Contacts between the two chains:
Residue D78 in the first protein is in contact with residue R76 in the second protein (closest heavy-atom distance 2.2 Å).
Residue Q333 in the first protein interacts with residue Y256 in the second protein (closest heavy-atom distance 3.6 Å).
Residue L252 in the first protein contacts residue Q329 in the second protein (closest heavy-atom distance 3.4 Å).
Residue N88 in the first protein interacts with residue L72 in the second protein (closest heavy-atom distance 2.9 Å).
Residue C79 in the first protein interacts with residue A74 in the second protein (closest heavy-atom distance 3.4 Å).
Residue Q333 in the first protein contacts residue T251 in the second protein (closest heavy-atom distance 3.4 Å).
Residue R85 in the first protein is in contact with residue A74 in the second protein (closest heavy-atom distance 3.8 Å).
Residue Q248 in the first protein contacts residue Q329 in the second protein (closest heavy-atom distance 2.9 Å).
Residue T251 in the first protein is in contact with residue Q329 in the second protein (closest heavy-atom distance 2.6 Å).
Residue R230 in the first protein contacts residue R85 in the second protein (closest heavy-atom distance 2.9 Å).
Residue Q231 in the first protein is in contact with residue I80 in the second protein (closest heavy-atom distance 3.8 Å).
Residue S232 in the first protein is in contact with residue D82 in the second protein (closest heavy-atom distance 3.8 Å).
Residue S233 in the first protein contacts residue I84 in the second protein (closest heavy-atom distance 3.6 Å).
Residue L72 in the first protein interacts with residue I84 in the second protein (closest heavy-atom distance 3.8 Å).
Residue E153 in the first protein interacts with residue R76 in the second protein (closest heavy-atom distance 2.9 Å).
Residue R85 in the first protein contacts residue L72 in the second protein (closest heavy-atom distance 3.7 Å).
Residue E247 in the first protein interacts with residue R271 in the second protein (closest heavy-atom distance 3.4 Å).
Residue R230 in the first protein interacts with residue I80 in the second protein (closest heavy-atom distance 3.2 Å).
Residue N88 in the first protein is in contact with residue N88 in the second protein (closest heavy-atom distance 3.2 Å).
Residue C89 in the first protein interacts with residue N88 in the second protein (closest heavy-atom distance 3.8 Å).
Residue A74 in the first protein interacts with residue I80 in the second protein (closest heavy-atom distance 2.9 Å).
Residue A74 in the first protein interacts with residue N88 in the second protein (closest heavy-atom distance 3.4 Å).
Residue R271 in the first protein interacts with residue E247 in the second protein (closest heavy-atom distance 3.3 Å).
Residue R85 in the first protein is in contact with residue C73 in the second protein (closest heavy-atom distance 3.1 Å).
Residue Y256 in the first protein is in contact with residue R271 in the second protein (closest heavy-atom distance 3.7 Å).
Residue R271 in the first protein contacts residue T251 in the second protein (closest heavy-atom distance 3.8 Å).
Residue P253 in the first protein interacts with residue Y332 in the second protein (closest heavy-atom distance 3.4 Å).
Residue L72 in the first protein interacts with residue N88 in the second protein (closest heavy-atom distance 3.8 Å).
Residue Y256 in the first protein is in contact with residue E268 in the second protein (closest heavy-atom distance 4.0 Å).
Residue A74 in the first protein is in contact with residue C79 in the second protein (closest heavy-atom distance 3.2 Å).
Residue S232 in the first protein contacts residue R85 in the second protein (closest heavy-atom distance 3.9 Å).
Residue P253 in the first protein contacts residue W328 in the second protein (closest heavy-atom distance 3.7 Å).
Residue Y332 in the first protein is in contact with residue Y256 in the second protein (closest heavy-atom distance 3.7 Å).
Residue I80 in the first protein is in contact with residue A74 in the second protein (closest heavy-atom distance 3.0 Å).
Residue R76 in the first protein is in contact with residue D78 in the second protein (closest heavy-atom distance 2.8 Å).
Residue Y256 in the first protein interacts with residue Q333 in the second protein (closest heavy-atom distance 3.5 Å).
Residue K336 in the first protein contacts residue Y256 in the second protein (closest heavy-atom distance 3.7 Å).
Residue R271 in the first protein is in contact with residue Y256 in the second protein (closest heavy-atom distance 3.3 Å).
Residue P90 in the first protein interacts with residue N88 in the second protein (closest heavy-atom distance 3.9 Å).
Residue T251 in the first protein contacts residue R271 in the second protein (closest heavy-atom distance 3.8 Å).
Residue Q231 in the first protein is in contact with residue R85 in the second protein (closest heavy-atom distance 3.1 Å).
Residue D257 in the first protein contacts residue K336 in the second protein (closest heavy-atom distance 3.3 Å).
Residue L72 in the first protein interacts with residue R85 in the second protein (closest heavy-atom distance 3.7 Å).
Residue A74 in the first protein contacts residue R85 in the second protein (closest heavy-atom distance 3.8 Å).
Residue Y332 in the first protein contacts residue P253 in the second protein (closest heavy-atom distance 3.4 Å).
Residue Y256 in the first protein interacts with residue Y332 in the second protein (closest heavy-atom distance 3.5 Å).
Residue T251 in the first protein interacts with residue Q333 in the second protein (closest heavy-atom distance 3.4 Å).
Residue R230 in the first protein is in contact with residue D78 in the second protein (closest heavy-atom distance 3.1 Å).
Residue Q329 in the first protein is in contact with residue L252 in the second protein (closest heavy-atom distance 3.5 Å).
Residue R230 in the first protein interacts with residue C79 in the second protein (closest heavy-atom distance 3.7 Å).
Residue W328 in the first protein contacts residue P253 in the second protein (closest heavy-atom distance 4.0 Å).
Residue T251 in the first protein contacts residue Y332 in the second protein (closest heavy-atom distance 3.4 Å).
Residue Y256 in the first protein interacts with residue K336 in the second protein (closest heavy-atom distance 3.5 Å).
Residue Y276 in the first protein interacts with residue R76 in the second protein (closest heavy-atom distance 3.9 Å).
Residue C73 in the first protein contacts residue R85 in the second protein (closest heavy-atom distance 2.7 Å).
Residue Q329 in the first protein contacts residue T251 in the second protein (closest heavy-atom distance 2.9 Å).
Residue Y332 in the first protein is in contact with residue T251 in the second protein (closest heavy-atom distance 3.8 Å).
Residue K336 in the first protein interacts with residue D257 in the second protein (closest heavy-atom distance 3.4 Å).
Residue L252 in the first protein is in contact with residue W328 in the second protein (closest heavy-atom distance 3.6 Å).
Residue R76 in the first protein is in contact with residue R76 in the second protein (closest heavy-atom distance 3.7 Å).

Sequence of the first protein:
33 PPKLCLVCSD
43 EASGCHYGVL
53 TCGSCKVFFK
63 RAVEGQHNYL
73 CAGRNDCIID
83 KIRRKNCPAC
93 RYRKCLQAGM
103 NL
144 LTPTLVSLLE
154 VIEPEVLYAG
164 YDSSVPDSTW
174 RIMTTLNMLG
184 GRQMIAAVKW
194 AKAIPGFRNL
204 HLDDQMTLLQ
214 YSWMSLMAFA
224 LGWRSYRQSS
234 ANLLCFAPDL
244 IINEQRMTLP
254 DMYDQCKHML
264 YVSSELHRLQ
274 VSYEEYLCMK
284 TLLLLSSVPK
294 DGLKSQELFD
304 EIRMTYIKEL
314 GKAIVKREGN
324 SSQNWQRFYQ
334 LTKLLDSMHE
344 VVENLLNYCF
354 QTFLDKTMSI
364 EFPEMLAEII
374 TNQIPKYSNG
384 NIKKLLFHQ

Sequence of the second protein:
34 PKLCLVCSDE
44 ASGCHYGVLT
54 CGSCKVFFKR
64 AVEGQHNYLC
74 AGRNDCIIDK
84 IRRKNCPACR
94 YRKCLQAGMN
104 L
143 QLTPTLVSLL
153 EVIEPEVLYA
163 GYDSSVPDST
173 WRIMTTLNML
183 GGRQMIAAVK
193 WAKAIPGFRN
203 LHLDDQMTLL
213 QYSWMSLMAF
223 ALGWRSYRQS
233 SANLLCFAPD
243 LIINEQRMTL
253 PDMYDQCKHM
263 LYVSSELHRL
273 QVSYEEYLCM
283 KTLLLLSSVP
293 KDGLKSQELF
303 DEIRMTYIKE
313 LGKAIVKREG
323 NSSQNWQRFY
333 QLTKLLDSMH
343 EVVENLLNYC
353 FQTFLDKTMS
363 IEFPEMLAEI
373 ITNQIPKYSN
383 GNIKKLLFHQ

These two protein chains interact to form a complex.